Interface contacts:
Residue Y31 in the first protein is in contact with residue E4 in the second protein (closest heavy-atom distance 2.6 Å).
Residue S40 in the first protein contacts residue L7 in the second protein (closest heavy-atom distance 4.8 Å).
Residue S33 in the first protein contacts residue E4 in the second protein (closest heavy-atom distance 3.5 Å).
Residue A34 in the first protein contacts residue E4 in the second protein (closest heavy-atom distance 3.1 Å).
Residue Y31 in the first protein contacts residue L7 in the second protein (closest heavy-atom distance 4.3 Å).
Residue A74 in the first protein is in contact with residue W6 in the second protein (closest heavy-atom distance 4.1 Å).
Residue R72 in the first protein contacts residue L7 in the second protein (closest heavy-atom distance 3.5 Å).
Residue S76 in the first protein interacts with residue W6 in the second protein (closest heavy-atom distance 2.9 Å).
Residue S100 in the first protein is in contact with residue W6 in the second protein (closest heavy-atom distance 3.4 Å).
Residue Y31 in the first protein interacts with residue V3 in the second protein (closest heavy-atom distance 3.3 Å).
Residue A74 in the first protein is in contact with residue L7 in the second protein (closest heavy-atom distance 4.4 Å).
Residue S15 in the first protein is in contact with residue D2 in the second protein (closest heavy-atom distance 4.9 Å).
Residue L13 in the first protein interacts with residue D2 in the second protein (closest heavy-atom distance 3.6 Å).
Residue L112 in the first protein interacts with residue W6 in the second protein (closest heavy-atom distance 4.1 Å).
Residue V35 in the first protein is in contact with residue E4 in the second protein (closest heavy-atom distance 4.9 Å).
Residue Y42 in the first protein contacts residue L7 in the second protein (closest heavy-atom distance 3.5 Å).
Residue S15 in the first protein is in contact with residue V3 in the second protein (closest heavy-atom distance 3.5 Å).
Residue L98 in the first protein contacts residue W6 in the second protein (closest heavy-atom distance 3.8 Å).
Residue W80 in the first protein contacts residue V3 in the second protein (closest heavy-atom distance 4.8 Å).
Residue F17 in the first protein contacts residue V3 in the second protein (closest heavy-atom distance 4.3 Å).
Residue W67 in the first protein interacts with residue W6 in the second protein (closest heavy-atom distance 4.0 Å).
Residue W67 in the first protein contacts residue V3 in the second protein (closest heavy-atom distance 3.5 Å).
Residue W67 in the first protein contacts residue L7 in the second protein (closest heavy-atom distance 3.8 Å).

These two protein chains interact to form a complex.

Sequence of the first protein:
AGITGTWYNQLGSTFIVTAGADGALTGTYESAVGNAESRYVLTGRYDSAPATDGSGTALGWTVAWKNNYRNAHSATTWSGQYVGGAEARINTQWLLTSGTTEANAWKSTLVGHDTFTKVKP

Sequence of the second protein:
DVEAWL